This data describes a binding interaction between two proteins.

Contacts between the two chains:
Residue A62 in protein 1 interacts with residue I12 in protein 2 (closest heavy-atom distance 4.8 Å).
Residue Y65 in protein 1 is in contact with residue S30 in protein 2 (closest heavy-atom distance 4.5 Å).

Sequence of protein 2:
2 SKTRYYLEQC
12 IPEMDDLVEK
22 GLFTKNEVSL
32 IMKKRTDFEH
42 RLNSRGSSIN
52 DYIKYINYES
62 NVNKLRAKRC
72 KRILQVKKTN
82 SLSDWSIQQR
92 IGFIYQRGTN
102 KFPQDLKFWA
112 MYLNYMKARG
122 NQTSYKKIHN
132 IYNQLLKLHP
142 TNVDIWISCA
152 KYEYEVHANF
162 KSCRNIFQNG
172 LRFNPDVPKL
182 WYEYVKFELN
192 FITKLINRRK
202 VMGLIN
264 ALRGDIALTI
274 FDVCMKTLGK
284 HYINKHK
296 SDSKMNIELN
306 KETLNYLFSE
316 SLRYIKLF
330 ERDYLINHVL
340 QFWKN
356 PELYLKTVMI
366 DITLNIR

Sequence of protein 1:
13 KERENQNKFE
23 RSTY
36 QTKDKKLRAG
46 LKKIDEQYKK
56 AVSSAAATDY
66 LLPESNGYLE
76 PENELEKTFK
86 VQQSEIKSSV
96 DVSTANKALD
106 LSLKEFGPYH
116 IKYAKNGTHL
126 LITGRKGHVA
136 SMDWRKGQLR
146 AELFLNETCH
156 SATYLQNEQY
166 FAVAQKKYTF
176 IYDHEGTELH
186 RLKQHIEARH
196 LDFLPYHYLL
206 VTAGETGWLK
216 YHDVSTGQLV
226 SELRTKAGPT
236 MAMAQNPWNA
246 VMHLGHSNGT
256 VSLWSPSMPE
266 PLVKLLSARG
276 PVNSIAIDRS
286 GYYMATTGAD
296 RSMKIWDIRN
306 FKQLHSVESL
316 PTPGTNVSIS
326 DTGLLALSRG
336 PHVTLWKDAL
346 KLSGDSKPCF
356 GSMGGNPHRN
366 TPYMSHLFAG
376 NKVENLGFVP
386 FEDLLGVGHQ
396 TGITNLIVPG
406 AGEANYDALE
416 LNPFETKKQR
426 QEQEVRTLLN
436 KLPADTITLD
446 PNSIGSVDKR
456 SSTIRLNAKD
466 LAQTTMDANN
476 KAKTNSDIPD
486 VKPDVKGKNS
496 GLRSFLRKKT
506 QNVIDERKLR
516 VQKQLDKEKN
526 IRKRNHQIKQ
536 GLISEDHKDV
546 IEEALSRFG